This data describes a binding interaction between two proteins.

Sequence of chain A:
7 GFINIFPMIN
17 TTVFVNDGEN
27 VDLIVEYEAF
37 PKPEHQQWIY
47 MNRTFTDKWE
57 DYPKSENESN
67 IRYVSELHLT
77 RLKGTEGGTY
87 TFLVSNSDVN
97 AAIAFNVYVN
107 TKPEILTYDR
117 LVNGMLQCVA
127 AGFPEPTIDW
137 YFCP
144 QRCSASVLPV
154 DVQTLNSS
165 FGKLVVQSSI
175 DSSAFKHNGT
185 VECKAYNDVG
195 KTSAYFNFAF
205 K

Residue-level contacts at the interface:
Residue V101 in chain B is in contact with residue V27 in chain A (closest heavy-atom distance 3.8 Å).
Residue S31 in chain B contacts residue N16 in chain A (closest heavy-atom distance 3.0 Å).
Residue Y55 in chain B is in contact with residue P13 in chain A (closest heavy-atom distance 3.5 Å).
Residue V32 in chain B contacts residue I15 in chain A (closest heavy-atom distance 3.4 Å).
Residue H103 in chain B interacts with residue E72 in chain A (closest heavy-atom distance 3.2 Å).
Residue H103 in chain B is in contact with residue E56 in chain A (closest heavy-atom distance 2.4 Å).
Residue R99 in chain B interacts with residue E25 in chain A (closest heavy-atom distance 3.2 Å).
Residue S56 in chain B interacts with residue P13 in chain A (closest heavy-atom distance 3.7 Å).
Residue N29 in chain B contacts residue F20 in chain A (closest heavy-atom distance 3.3 Å).
Residue Y33 in chain B is in contact with residue V27 in chain A (closest heavy-atom distance 4.0 Å).
Residue Y102 in chain B contacts residue K54 in chain A (closest heavy-atom distance 3.9 Å).
Residue G27 in chain B is in contact with residue N22 in chain A (closest heavy-atom distance 2.4 Å).
Residue Y60 in chain B contacts residue E32 in chain A (closest heavy-atom distance 3.6 Å).
Residue Y55 in chain B contacts residue I15 in chain A (closest heavy-atom distance 3.4 Å).
Residue V32 in chain B interacts with residue D28 in chain A (closest heavy-atom distance 4.2 Å).
Residue Y60 in chain B contacts residue K60 in chain A (closest heavy-atom distance 3.6 Å).
Residue S1 in chain B interacts with residue D192 in chain A (closest heavy-atom distance 4.3 Å).
Residue Y102 in chain B is in contact with residue T76 in chain A (closest heavy-atom distance 4.6 Å).
Residue Y33 in chain B contacts residue V21 in chain A (closest heavy-atom distance 3.2 Å).
Residue Y55 in chain B is in contact with residue N16 in chain A (closest heavy-atom distance 3.5 Å).
Residue H103 in chain B contacts residue D28 in chain A (closest heavy-atom distance 4.3 Å).
Residue Y102 in chain B interacts with residue D28 in chain A (closest heavy-atom distance 2.5 Å).
Residue Y33 in chain B contacts residue N26 in chain A (closest heavy-atom distance 2.3 Å).
Residue Y53 in chain B contacts residue I30 in chain A (closest heavy-atom distance 3.3 Å).
Residue V101 in chain B contacts residue N26 in chain A (closest heavy-atom distance 3.7 Å).
Residue Y102 in chain B is in contact with residue E56 in chain A (closest heavy-atom distance 4.3 Å).
Residue F28 in chain B interacts with residue N22 in chain A (closest heavy-atom distance 4.0 Å).
Residue Y58 in chain B contacts residue F12 in chain A (closest heavy-atom distance 4.0 Å).
Residue S31 in chain B contacts residue I15 in chain A (closest heavy-atom distance 3.7 Å).
Residue V32 in chain B contacts residue T18 in chain A (closest heavy-atom distance 4.5 Å).
Residue V3 in chain B is in contact with residue E25 in chain A (closest heavy-atom distance 4.2 Å).
Residue V3 in chain B contacts residue N22 in chain A (closest heavy-atom distance 4.8 Å).
Residue S31 in chain B contacts residue M14 in chain A (closest heavy-atom distance 4.8 Å).
Residue V32 in chain B interacts with residue F20 in chain A (closest heavy-atom distance 4.1 Å).
Residue Y58 in chain B is in contact with residue E32 in chain A (closest heavy-atom distance 3.4 Å).
Residue H103 in chain B is in contact with residue H74 in chain A (closest heavy-atom distance 3.3 Å).
Residue V32 in chain B is in contact with residue V27 in chain A (closest heavy-atom distance 3.6 Å).
Residue Y107 in chain B interacts with residue E25 in chain A (closest heavy-atom distance 3.3 Å).
Residue Y100 in chain B interacts with residue E72 in chain A (closest heavy-atom distance 5.0 Å).
Residue Y100 in chain B interacts with residue D28 in chain A (closest heavy-atom distance 4.7 Å).
Residue Y53 in chain B contacts residue I15 in chain A (closest heavy-atom distance 4.4 Å).
Residue Y55 in chain B is in contact with residue M14 in chain A (closest heavy-atom distance 3.6 Å).
Residue V32 in chain B contacts residue N16 in chain A (closest heavy-atom distance 4.2 Å).
Residue Y60 in chain B interacts with residue M14 in chain A (closest heavy-atom distance 4.9 Å).
Residue S56 in chain B interacts with residue M14 in chain A (closest heavy-atom distance 3.2 Å).
Residue V101 in chain B is in contact with residue D28 in chain A (closest heavy-atom distance 3.5 Å).
Residue Y102 in chain B interacts with residue H74 in chain A (closest heavy-atom distance 3.5 Å).
Residue Y53 in chain B interacts with residue M14 in chain A (closest heavy-atom distance 3.3 Å).
Residue R99 in chain B is in contact with residue N26 in chain A (closest heavy-atom distance 4.5 Å).
Residue Y33 in chain B interacts with residue E25 in chain A (closest heavy-atom distance 3.9 Å).
Residue Y55 in chain B is in contact with residue T17 in chain A (closest heavy-atom distance 4.1 Å).
Residue Y58 in chain B interacts with residue M14 in chain A (closest heavy-atom distance 3.5 Å).
Residue S1 in chain B is in contact with residue V193 in chain A (closest heavy-atom distance 3.5 Å).
Residue Y58 in chain B is in contact with residue R68 in chain A (closest heavy-atom distance 3.1 Å).
Residue V32 in chain B is in contact with residue V19 in chain A (closest heavy-atom distance 3.8 Å).
Residue Y100 in chain B is in contact with residue I30 in chain A (closest heavy-atom distance 5.0 Å).

Sequence of chain B:
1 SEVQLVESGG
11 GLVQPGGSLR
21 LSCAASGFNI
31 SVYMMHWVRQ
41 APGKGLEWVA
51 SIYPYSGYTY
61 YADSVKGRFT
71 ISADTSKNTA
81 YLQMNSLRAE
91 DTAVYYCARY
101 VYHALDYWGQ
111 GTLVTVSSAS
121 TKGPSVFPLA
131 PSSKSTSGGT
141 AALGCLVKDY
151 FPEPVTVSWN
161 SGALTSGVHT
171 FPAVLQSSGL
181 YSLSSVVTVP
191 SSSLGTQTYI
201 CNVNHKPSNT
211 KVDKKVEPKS